Sequence of chain A:
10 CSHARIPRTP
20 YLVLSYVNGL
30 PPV

This data describes a binding interaction between two proteins.

Contacts between the two chains:
Residue S38 in chain B interacts with residue Y25 in chain A (closest heavy-atom distance 4.3 Å).
Residue Y68 in chain B interacts with residue A13 in chain A (closest heavy-atom distance 3.5 Å).
Residue L66 in chain B contacts residue I15 in chain A (closest heavy-atom distance 3.4 Å).
Residue S38 in chain B contacts residue P30 in chain A (closest heavy-atom distance 3.9 Å).
Residue G41 in chain B interacts with residue Y25 in chain A (closest heavy-atom distance 3.1 Å).
Residue S42 in chain B is in contact with residue S24 in chain A (closest heavy-atom distance 4.6 Å).
Residue R74 in chain B interacts with residue L21 in chain A (closest heavy-atom distance 2.7 Å).
Residue E37 in chain B is in contact with residue L23 in chain A (closest heavy-atom distance 3.8 Å).
Residue G40 in chain B contacts residue P30 in chain A (closest heavy-atom distance 3.6 Å).
Residue I43 in chain B contacts residue Y20 in chain A (closest heavy-atom distance 4.8 Å).
Residue L58 in chain B interacts with residue S11 in chain A (closest heavy-atom distance 4.7 Å).
Residue P65 in chain B is in contact with residue R14 in chain A (closest heavy-atom distance 3.2 Å).
Residue G41 in chain B interacts with residue L23 in chain A (closest heavy-atom distance 4.6 Å).
Residue L58 in chain B is in contact with residue C10 in chain A (closest heavy-atom distance 4.4 Å).
Residue I43 in chain B is in contact with residue L23 in chain A (closest heavy-atom distance 4.3 Å).
Residue S70 in chain B is in contact with residue T18 in chain A (closest heavy-atom distance 4.7 Å).
Residue G40 in chain B contacts residue L29 in chain A (closest heavy-atom distance 4.2 Å).
Residue E37 in chain B contacts residue Y25 in chain A (closest heavy-atom distance 2.8 Å).
Residue G39 in chain B interacts with residue Y25 in chain A (closest heavy-atom distance 5.0 Å).
Residue K55 in chain B contacts residue P16 in chain A (closest heavy-atom distance 4.8 Å).
Residue S42 in chain B is in contact with residue L23 in chain A (closest heavy-atom distance 4.0 Å).
Residue I64 in chain B contacts residue R14 in chain A (closest heavy-atom distance 4.4 Å).
Residue R74 in chain B interacts with residue V22 in chain A (closest heavy-atom distance 4.6 Å).
Residue R74 in chain B interacts with residue Y20 in chain A (closest heavy-atom distance 3.6 Å).
Residue M102 in chain B contacts residue L29 in chain A (closest heavy-atom distance 3.9 Å).
Residue G39 in chain B is in contact with residue L29 in chain A (closest heavy-atom distance 3.6 Å).
Residue S42 in chain B is in contact with residue Y25 in chain A (closest heavy-atom distance 3.8 Å).
Residue R99 in chain B interacts with residue Y25 in chain A (closest heavy-atom distance 4.5 Å).
Residue L66 in chain B interacts with residue R14 in chain A (closest heavy-atom distance 3.5 Å).
Residue Y68 in chain B is in contact with residue S11 in chain A (closest heavy-atom distance 2.2 Å).
Residue G39 in chain B interacts with residue V32 in chain A (closest heavy-atom distance 4.1 Å).
Residue S72 in chain B is in contact with residue Y20 in chain A (closest heavy-atom distance 3.4 Å).
Residue P73 in chain B is in contact with residue Y20 in chain A (closest heavy-atom distance 4.2 Å).
Residue Y68 in chain B interacts with residue P19 in chain A (closest heavy-atom distance 4.2 Å).
Residue P65 in chain B contacts residue H12 in chain A (closest heavy-atom distance 4.2 Å).
Residue P65 in chain B interacts with residue C10 in chain A (closest heavy-atom distance 3.5 Å).
Residue G39 in chain B interacts with residue P30 in chain A (closest heavy-atom distance 4.2 Å).
Residue K55 in chain B interacts with residue T18 in chain A (closest heavy-atom distance 3.8 Å).
Residue G40 in chain B contacts residue Y25 in chain A (closest heavy-atom distance 3.2 Å).
Residue Y68 in chain B contacts residue H12 in chain A (closest heavy-atom distance 4.4 Å).
Residue W67 in chain B is in contact with residue A13 in chain A (closest heavy-atom distance 4.1 Å).
Residue Y68 in chain B interacts with residue T18 in chain A (closest heavy-atom distance 3.6 Å).
Residue L66 in chain B interacts with residue A13 in chain A (closest heavy-atom distance 4.4 Å).
Residue S38 in chain B contacts residue V32 in chain A (closest heavy-atom distance 4.5 Å).
Residue S101 in chain B contacts residue L29 in chain A (closest heavy-atom distance 3.3 Å).
Residue W67 in chain B contacts residue P19 in chain A (closest heavy-atom distance 3.5 Å).
Residue R74 in chain B contacts residue L23 in chain A (closest heavy-atom distance 3.5 Å).
Residue W67 in chain B interacts with residue I15 in chain A (closest heavy-atom distance 4.5 Å).

Sequence of chain B:
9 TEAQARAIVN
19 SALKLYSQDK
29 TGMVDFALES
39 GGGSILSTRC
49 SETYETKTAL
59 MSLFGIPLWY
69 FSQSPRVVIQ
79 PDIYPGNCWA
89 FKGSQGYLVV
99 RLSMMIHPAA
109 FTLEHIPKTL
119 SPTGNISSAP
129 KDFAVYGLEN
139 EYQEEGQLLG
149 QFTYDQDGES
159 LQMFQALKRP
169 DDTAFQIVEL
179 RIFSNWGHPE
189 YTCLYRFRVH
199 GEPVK